Sequence of chain A:
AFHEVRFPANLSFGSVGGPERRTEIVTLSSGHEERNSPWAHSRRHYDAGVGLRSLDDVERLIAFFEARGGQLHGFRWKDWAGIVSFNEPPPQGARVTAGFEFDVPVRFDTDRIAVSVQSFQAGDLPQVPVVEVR

These two protein chains interact to form a complex.

Sequence of chain B:
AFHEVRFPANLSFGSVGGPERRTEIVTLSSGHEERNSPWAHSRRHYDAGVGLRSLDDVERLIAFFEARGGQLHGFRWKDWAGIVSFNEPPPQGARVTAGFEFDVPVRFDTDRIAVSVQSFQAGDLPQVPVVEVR

Residue-level contacts at the interface:
Residue R36 in chain B interacts with residue H74 in chain A (closest heavy-atom distance 3.8 Å).
Residue G15 in chain B contacts residue V192 in chain A (closest heavy-atom distance 2.8 Å).
Residue P166 in chain B interacts with residue R69 in chain A (closest heavy-atom distance 4.1 Å).
Residue H33 in chain B contacts residue R209 in chain A (closest heavy-atom distance 3.8 Å).
Residue R22 in chain B contacts residue E67 in chain A (closest heavy-atom distance 4.0 Å).
Residue E163 in chain B contacts residue R69 in chain A (closest heavy-atom distance 3.1 Å).
Residue V17 in chain B is in contact with residue V190 in chain A (closest heavy-atom distance 3.1 Å).
Residue E34 in chain B is in contact with residue R44 in chain A (closest heavy-atom distance 3.4 Å).
Residue V17 in chain B interacts with residue A189 in chain A (closest heavy-atom distance 3.5 Å).
Residue S16 in chain B is in contact with residue V192 in chain A (closest heavy-atom distance 3.6 Å).
Residue S43 in chain B contacts residue E67 in chain A (closest heavy-atom distance 4.2 Å).
Residue E163 in chain B is in contact with residue R61 in chain A (closest heavy-atom distance 3.9 Å).
Residue F14 in chain B interacts with residue Q193 in chain A (closest heavy-atom distance 3.8 Å).
Residue F161 in chain B interacts with residue A64 in chain A (closest heavy-atom distance 3.6 Å).
Residue F14 in chain B contacts residue V192 in chain A (closest heavy-atom distance 3.3 Å).
Residue P20 in chain B is in contact with residue F66 in chain A (closest heavy-atom distance 3.2 Å).
Residue R36 in chain B contacts residue Q72 in chain A (closest heavy-atom distance 4.0 Å).
Residue R36 in chain B contacts residue V208 in chain A (closest heavy-atom distance 3.6 Å).
Residue P166 in chain B is in contact with residue F3 in chain A (closest heavy-atom distance 3.4 Å).
Residue T24 in chain B is in contact with residue Q72 in chain A (closest heavy-atom distance 3.0 Å).
Residue R22 in chain B is in contact with residue F66 in chain A (closest heavy-atom distance 3.8 Å).
Residue F161 in chain B is in contact with residue E67 in chain A (closest heavy-atom distance 3.1 Å).
Residue E163 in chain B is in contact with residue E5 in chain A (closest heavy-atom distance 3.5 Å).
Residue P20 in chain B is in contact with residue R187 in chain A (closest heavy-atom distance 3.1 Å).
Residue G168 in chain B is in contact with residue A68 in chain A (closest heavy-atom distance 3.9 Å).
Residue S31 in chain B contacts residue W40 in chain A (closest heavy-atom distance 3.2 Å).
Residue P20 in chain B interacts with residue D186 in chain A (closest heavy-atom distance 3.8 Å).
Residue F161 in chain B is in contact with residue A68 in chain A (closest heavy-atom distance 4.2 Å).
Residue R36 in chain B contacts residue L73 in chain A (closest heavy-atom distance 3.2 Å).
Residue P164 in chain B is in contact with residue R69 in chain A (closest heavy-atom distance 3.2 Å).
Residue N37 in chain B contacts residue L73 in chain A (closest heavy-atom distance 4.0 Å).
Residue R36 in chain B is in contact with residue R182 in chain A (closest heavy-atom distance 3.6 Å).
Residue F14 in chain B is in contact with residue F195 in chain A (closest heavy-atom distance 3.9 Å).
Residue R22 in chain B interacts with residue G71 in chain A (closest heavy-atom distance 3.3 Å).
Residue P166 in chain B is in contact with residue A68 in chain A (closest heavy-atom distance 4.0 Å).
Residue P164 in chain B interacts with residue E5 in chain A (closest heavy-atom distance 3.3 Å).
Residue E34 in chain B contacts residue R182 in chain A (closest heavy-atom distance 2.3 Å).
Residue G18 in chain B interacts with residue V190 in chain A (closest heavy-atom distance 3.2 Å).
Residue G19 in chain B interacts with residue R187 in chain A (closest heavy-atom distance 4.0 Å).
Residue G168 in chain B interacts with residue E67 in chain A (closest heavy-atom distance 3.3 Å).
Residue T24 in chain B interacts with residue D186 in chain A (closest heavy-atom distance 3.8 Å).
Residue S16 in chain B is in contact with residue V190 in chain A (closest heavy-atom distance 4.1 Å).
Residue E163 in chain B is in contact with residue F65 in chain A (closest heavy-atom distance 3.7 Å).
Residue P164 in chain B is in contact with residue A68 in chain A (closest heavy-atom distance 3.6 Å).
Residue G32 in chain B is in contact with residue W40 in chain A (closest heavy-atom distance 3.5 Å).
Residue E21 in chain B is in contact with residue R187 in chain A (closest heavy-atom distance 3.1 Å).
Residue V17 in chain B interacts with residue S191 in chain A (closest heavy-atom distance 4.0 Å).
Residue Q167 in chain B is in contact with residue A68 in chain A (closest heavy-atom distance 4.0 Å).
Residue H46 in chain B interacts with residue R187 in chain A (closest heavy-atom distance 3.0 Å).
Residue I26 in chain B is in contact with residue R182 in chain A (closest heavy-atom distance 3.9 Å).
Residue R22 in chain B interacts with residue D186 in chain A (closest heavy-atom distance 2.4 Å).
Residue E21 in chain B contacts residue D186 in chain A (closest heavy-atom distance 3.2 Å).
Residue G19 in chain B is in contact with residue I188 in chain A (closest heavy-atom distance 3.3 Å).
Residue E34 in chain B interacts with residue V208 in chain A (closest heavy-atom distance 3.6 Å).
Residue P165 in chain B interacts with residue E5 in chain A (closest heavy-atom distance 3.3 Å).
Residue E163 in chain B is in contact with residue A64 in chain A (closest heavy-atom distance 3.2 Å).
Residue P20 in chain B contacts residue I188 in chain A (closest heavy-atom distance 3.4 Å).
Residue F14 in chain B interacts with residue S194 in chain A (closest heavy-atom distance 3.8 Å).
Residue R170 in chain B is in contact with residue E67 in chain A (closest heavy-atom distance 3.0 Å).
Residue H33 in chain B contacts residue V208 in chain A (closest heavy-atom distance 4.0 Å).